Interface contacts:
Residue L11 in protein 1 contacts residue S17 in protein 2 (closest heavy-atom distance 3.8 Å).
Residue L14 in protein 1 contacts residue Q15 in protein 2 (closest heavy-atom distance 4.0 Å).
Residue L14 in protein 1 is in contact with residue L14 in protein 2 (closest heavy-atom distance 4.5 Å).
Residue G13 in protein 1 contacts residue S16 in protein 2 (closest heavy-atom distance 4.7 Å).
Residue L14 in protein 1 interacts with residue G13 in protein 2 (closest heavy-atom distance 3.8 Å).
Residue G13 in protein 1 contacts residue L14 in protein 2 (closest heavy-atom distance 3.8 Å).
Residue T10 in protein 1 contacts residue S17 in protein 2 (closest heavy-atom distance 3.4 Å).
Residue G13 in protein 1 contacts residue Q15 in protein 2 (closest heavy-atom distance 3.4 Å).
Residue N25 in protein 1 interacts with residue Q15 in protein 2 (closest heavy-atom distance 5.0 Å).
Residue S16 in protein 1 contacts residue G13 in protein 2 (closest heavy-atom distance 4.8 Å).
Residue F12 in protein 1 interacts with residue L14 in protein 2 (closest heavy-atom distance 4.5 Å).
Residue Q15 in protein 1 interacts with residue L14 in protein 2 (closest heavy-atom distance 4.0 Å).
Residue S17 in protein 1 is in contact with residue T10 in protein 2 (closest heavy-atom distance 3.4 Å).
Residue Q15 in protein 1 is in contact with residue F12 in protein 2 (closest heavy-atom distance 2.8 Å).
Residue Q15 in protein 1 is in contact with residue T10 in protein 2 (closest heavy-atom distance 4.8 Å).
Residue S16 in protein 1 contacts residue T10 in protein 2 (closest heavy-atom distance 4.9 Å).
Residue L14 in protein 1 contacts residue F12 in protein 2 (closest heavy-atom distance 4.5 Å).
Residue T10 in protein 1 is in contact with residue Q15 in protein 2 (closest heavy-atom distance 4.8 Å).
Residue Q15 in protein 1 is in contact with residue G13 in protein 2 (closest heavy-atom distance 3.4 Å).
Residue S16 in protein 1 contacts residue L11 in protein 2 (closest heavy-atom distance 3.5 Å).
Residue F12 in protein 1 contacts residue Q15 in protein 2 (closest heavy-atom distance 2.8 Å).
Residue F18 in protein 1 contacts residue L11 in protein 2 (closest heavy-atom distance 3.8 Å).
Residue L11 in protein 1 interacts with residue F18 in protein 2 (closest heavy-atom distance 3.8 Å).
Residue S16 in protein 1 interacts with residue F12 in protein 2 (closest heavy-atom distance 3.5 Å).
Residue S17 in protein 1 is in contact with residue L11 in protein 2 (closest heavy-atom distance 3.8 Å).
Residue L11 in protein 1 interacts with residue S16 in protein 2 (closest heavy-atom distance 3.5 Å).
Residue T10 in protein 1 interacts with residue S16 in protein 2 (closest heavy-atom distance 4.9 Å).
Residue Q15 in protein 1 interacts with residue L11 in protein 2 (closest heavy-atom distance 4.7 Å).
Residue F12 in protein 1 is in contact with residue S16 in protein 2 (closest heavy-atom distance 3.5 Å).
Residue Q15 in protein 1 contacts residue Q15 in protein 2 (closest heavy-atom distance 3.9 Å).
Residue Q15 in protein 1 interacts with residue N25 in protein 2 (closest heavy-atom distance 5.0 Å).
Residue L11 in protein 1 contacts residue Q15 in protein 2 (closest heavy-atom distance 4.7 Å).

These two protein chains interact to form a complex.

Sequence of protein 1:
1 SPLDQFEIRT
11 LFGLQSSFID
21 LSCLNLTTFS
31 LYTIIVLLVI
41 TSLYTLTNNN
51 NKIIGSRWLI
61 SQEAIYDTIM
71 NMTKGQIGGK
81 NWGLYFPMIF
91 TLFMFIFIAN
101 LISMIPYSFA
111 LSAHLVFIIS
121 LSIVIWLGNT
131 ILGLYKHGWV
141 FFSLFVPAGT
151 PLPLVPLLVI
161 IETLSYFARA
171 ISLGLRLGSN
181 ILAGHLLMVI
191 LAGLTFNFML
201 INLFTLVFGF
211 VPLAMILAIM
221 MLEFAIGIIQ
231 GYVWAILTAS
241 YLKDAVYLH

Sequence of protein 2:
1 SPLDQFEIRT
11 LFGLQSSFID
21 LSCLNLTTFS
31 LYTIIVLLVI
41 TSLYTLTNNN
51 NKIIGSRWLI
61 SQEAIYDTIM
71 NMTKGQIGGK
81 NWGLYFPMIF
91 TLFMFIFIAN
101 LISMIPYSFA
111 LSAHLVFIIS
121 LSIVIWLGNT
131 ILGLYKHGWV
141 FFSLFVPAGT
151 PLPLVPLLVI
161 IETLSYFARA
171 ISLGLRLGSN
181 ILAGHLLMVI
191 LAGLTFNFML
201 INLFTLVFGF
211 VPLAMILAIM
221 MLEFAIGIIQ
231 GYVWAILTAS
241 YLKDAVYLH